These two protein chains interact to form a complex.

Sequence of the first protein:
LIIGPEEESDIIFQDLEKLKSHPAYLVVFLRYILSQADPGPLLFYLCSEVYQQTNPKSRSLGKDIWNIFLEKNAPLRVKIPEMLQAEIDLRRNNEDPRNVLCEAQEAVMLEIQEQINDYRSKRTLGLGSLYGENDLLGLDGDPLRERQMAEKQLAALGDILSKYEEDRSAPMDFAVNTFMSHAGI

Sequence of the second protein:
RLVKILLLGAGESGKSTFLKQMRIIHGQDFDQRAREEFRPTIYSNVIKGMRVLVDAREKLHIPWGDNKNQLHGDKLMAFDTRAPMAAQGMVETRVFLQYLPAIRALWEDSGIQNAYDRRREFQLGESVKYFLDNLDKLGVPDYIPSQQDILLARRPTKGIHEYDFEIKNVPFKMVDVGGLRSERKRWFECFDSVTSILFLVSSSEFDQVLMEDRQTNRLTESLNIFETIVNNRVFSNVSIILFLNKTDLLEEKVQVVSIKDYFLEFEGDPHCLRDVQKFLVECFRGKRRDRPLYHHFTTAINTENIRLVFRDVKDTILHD

Residue-level contacts at the interface:
Residue N238 in the second protein is in contact with residue S45 in the first protein (closest heavy-atom distance 3.3 Å).
Residue P163 in the second protein interacts with residue E7 in the first protein (closest heavy-atom distance 3.8 Å).
Residue T235 in the second protein interacts with residue Q46 in the first protein (closest heavy-atom distance 3.2 Å).
Residue R191 in the second protein contacts residue L137 in the first protein (closest heavy-atom distance 3.0 Å).
Residue R188 in the second protein contacts residue G138 in the first protein (closest heavy-atom distance 3.8 Å).
Residue A63 in the second protein interacts with residue I3 in the first protein (closest heavy-atom distance 3.9 Å).
Residue F195 in the second protein is in contact with residue N146 in the first protein (closest heavy-atom distance 3.6 Å).
Residue N238 in the second protein interacts with residue Q46 in the first protein (closest heavy-atom distance 3.6 Å).
Residue R240 in the second protein interacts with residue L44 in the first protein (closest heavy-atom distance 2.7 Å).
Residue R221 in the second protein is in contact with residue I3 in the first protein (closest heavy-atom distance 2.7 Å).
Residue K192 in the second protein is in contact with residue S141 in the first protein (closest heavy-atom distance 2.8 Å).
Residue N239 in the second protein interacts with residue Q46 in the first protein (closest heavy-atom distance 2.7 Å).
Residue L67 in the second protein is in contact with residue I3 in the first protein (closest heavy-atom distance 3.7 Å).
Residue R221 in the second protein contacts residue L2 in the first protein (closest heavy-atom distance 3.8 Å).
Residue V241 in the second protein is in contact with residue K175 in the first protein (closest heavy-atom distance 3.3 Å).
Residue T235 in the second protein interacts with residue L139 in the first protein (closest heavy-atom distance 3.6 Å).
Residue N239 in the second protein is in contact with residue S45 in the first protein (closest heavy-atom distance 3.9 Å).
Residue W194 in the second protein interacts with residue L139 in the first protein (closest heavy-atom distance 3.5 Å).
Residue N231 in the second protein interacts with residue L137 in the first protein (closest heavy-atom distance 3.8 Å).
Residue F195 in the second protein is in contact with residue L142 in the first protein (closest heavy-atom distance 3.7 Å).
Residue R191 in the second protein interacts with residue S141 in the first protein (closest heavy-atom distance 4.1 Å).
Residue T235 in the second protein is in contact with residue L137 in the first protein (closest heavy-atom distance 3.9 Å).
Residue F129 in the second protein is in contact with residue I3 in the first protein (closest heavy-atom distance 3.4 Å).
Residue R240 in the second protein is in contact with residue Q46 in the first protein (closest heavy-atom distance 4.0 Å).
Residue K192 in the second protein interacts with residue G138 in the first protein (closest heavy-atom distance 3.3 Å).
Residue R58 in the second protein is in contact with residue I4 in the first protein (closest heavy-atom distance 3.5 Å).
Residue R221 in the second protein interacts with residue I4 in the first protein (closest heavy-atom distance 3.9 Å).
Residue R191 in the second protein interacts with residue G138 in the first protein (closest heavy-atom distance 3.5 Å).
Residue K66 in the second protein interacts with residue L2 in the first protein (closest heavy-atom distance 3.5 Å).
Residue N239 in the second protein contacts residue Y143 in the first protein (closest heavy-atom distance 3.5 Å).
Residue F198 in the second protein contacts residue L142 in the first protein (closest heavy-atom distance 3.6 Å).
Residue T235 in the second protein contacts residue Y143 in the first protein (closest heavy-atom distance 3.9 Å).
Residue R240 in the second protein contacts residue S45 in the first protein (closest heavy-atom distance 2.8 Å).
Residue R221 in the second protein is in contact with residue G5 in the first protein (closest heavy-atom distance 3.5 Å).
Residue M218 in the second protein contacts residue E7 in the first protein (closest heavy-atom distance 3.6 Å).
Residue E228 in the second protein is in contact with residue L137 in the first protein (closest heavy-atom distance 3.0 Å).
Residue R191 in the second protein contacts residue L139 in the first protein (closest heavy-atom distance 3.6 Å).
Residue V59 in the second protein is in contact with residue I4 in the first protein (closest heavy-atom distance 3.5 Å).
Residue E234 in the second protein is in contact with residue Q46 in the first protein (closest heavy-atom distance 4.0 Å).
Residue K55 in the second protein is in contact with residue P6 in the first protein (closest heavy-atom distance 3.5 Å).
Residue R240 in the second protein interacts with residue A47 in the first protein (closest heavy-atom distance 3.3 Å).
Residue R296 in the second protein contacts residue Q46 in the first protein (closest heavy-atom distance 3.1 Å).
Residue R188 in the second protein is in contact with residue L137 in the first protein (closest heavy-atom distance 4.2 Å).
Residue E234 in the second protein is in contact with residue K134 in the first protein (closest heavy-atom distance 2.9 Å).
Residue S243 in the second protein interacts with residue K175 in the first protein (closest heavy-atom distance 3.7 Å).
Residue R188 in the second protein contacts residue T136 in the first protein (closest heavy-atom distance 3.5 Å).
Residue R240 in the second protein contacts residue K175 in the first protein (closest heavy-atom distance 2.9 Å).
Residue V59 in the second protein contacts residue P6 in the first protein (closest heavy-atom distance 3.8 Å).
Residue V59 in the second protein is in contact with residue G5 in the first protein (closest heavy-atom distance 4.0 Å).
Residue R161 in the second protein is in contact with residue E7 in the first protein (closest heavy-atom distance 2.8 Å).
Residue Q130 in the second protein interacts with residue P6 in the first protein (closest heavy-atom distance 3.2 Å).
Residue I232 in the second protein is in contact with residue L137 in the first protein (closest heavy-atom distance 4.2 Å).
Residue R240 in the second protein contacts residue Y176 in the first protein (closest heavy-atom distance 2.7 Å).
Residue F195 in the second protein interacts with residue S141 in the first protein (closest heavy-atom distance 3.1 Å).
Residue I236 in the second protein contacts residue L142 in the first protein (closest heavy-atom distance 4.2 Å).
Residue D62 in the second protein is in contact with residue I4 in the first protein (closest heavy-atom distance 3.2 Å).
Residue K66 in the second protein interacts with residue I3 in the first protein (closest heavy-atom distance 3.6 Å).
Residue W194 in the second protein interacts with residue L142 in the first protein (closest heavy-atom distance 4.0 Å).
Residue T235 in the second protein is in contact with residue K134 in the first protein (closest heavy-atom distance 3.4 Å).
Residue D62 in the second protein is in contact with residue I3 in the first protein (closest heavy-atom distance 3.1 Å).